Sequence of the first protein:
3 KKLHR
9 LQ

Sequence of the second protein:
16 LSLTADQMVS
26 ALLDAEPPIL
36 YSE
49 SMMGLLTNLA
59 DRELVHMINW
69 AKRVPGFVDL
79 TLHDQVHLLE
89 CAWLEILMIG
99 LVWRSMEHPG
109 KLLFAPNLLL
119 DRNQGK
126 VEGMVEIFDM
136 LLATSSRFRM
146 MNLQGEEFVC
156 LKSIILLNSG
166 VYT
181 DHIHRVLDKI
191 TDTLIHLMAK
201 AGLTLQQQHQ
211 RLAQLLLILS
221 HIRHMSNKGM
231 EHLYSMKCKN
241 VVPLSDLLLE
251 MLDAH

The following describes two proteins that form a bound complex.

Contacts between the two chains:
Residue L80 in the second protein contacts residue H6 in the first protein (closest heavy-atom distance 3.0 Å).
Residue K70 in the second protein contacts residue L9 in the first protein (closest heavy-atom distance 4.4 Å).
Residue E88 in the second protein interacts with residue L5 in the first protein (closest heavy-atom distance 3.7 Å).
Residue L87 in the second protein contacts residue L5 in the first protein (closest heavy-atom distance 4.0 Å).
Residue L247 in the second protein is in contact with residue K4 in the first protein (closest heavy-atom distance 4.5 Å).
Residue I66 in the second protein is in contact with residue L9 in the first protein (closest heavy-atom distance 3.9 Å).
Residue F75 in the second protein interacts with residue L9 in the first protein (closest heavy-atom distance 4.4 Å).
Residue M251 in the second protein interacts with residue L5 in the first protein (closest heavy-atom distance 3.8 Å).
Residue H81 in the second protein interacts with residue H6 in the first protein (closest heavy-atom distance 4.5 Å).
Residue V84 in the second protein is in contact with residue L5 in the first protein (closest heavy-atom distance 3.9 Å).
Residue E250 in the second protein contacts residue K3 in the first protein (closest heavy-atom distance 3.8 Å).
Residue L247 in the second protein is in contact with residue L5 in the first protein (closest heavy-atom distance 4.5 Å).
Residue Q83 in the second protein interacts with residue L9 in the first protein (closest heavy-atom distance 3.9 Å).
Residue L80 in the second protein is in contact with residue Q10 in the first protein (closest heavy-atom distance 3.9 Å).
Residue E250 in the second protein interacts with residue L5 in the first protein (closest heavy-atom distance 4.6 Å).
Residue D246 in the second protein is in contact with residue K4 in the first protein (closest heavy-atom distance 4.5 Å).
Residue I66 in the second protein contacts residue L5 in the first protein (closest heavy-atom distance 3.8 Å).
Residue E250 in the second protein is in contact with residue K4 in the first protein (closest heavy-atom distance 2.6 Å).
Residue L80 in the second protein contacts residue L9 in the first protein (closest heavy-atom distance 3.8 Å).
Residue V84 in the second protein contacts residue H6 in the first protein (closest heavy-atom distance 3.5 Å).
Residue V84 in the second protein contacts residue L9 in the first protein (closest heavy-atom distance 4.1 Å).
Residue L87 in the second protein contacts residue L9 in the first protein (closest heavy-atom distance 4.6 Å).